Contacts between the two chains:
Residue V1121 in chain B is in contact with residue Y178 in chain A (closest heavy-atom distance 4.2 Å).
Residue T1117 in chain B contacts residue F155 in chain A (closest heavy-atom distance 3.5 Å).
Residue I1115 in chain B interacts with residue F155 in chain A (closest heavy-atom distance 3.8 Å).
Residue T1117 in chain B contacts residue A154 in chain A (closest heavy-atom distance 3.4 Å).
Residue H1125 in chain B is in contact with residue I208 in chain A (closest heavy-atom distance 3.4 Å).
Residue V1166 in chain B contacts residue A183 in chain A (closest heavy-atom distance 4.0 Å).
Residue F1130 in chain B contacts residue P141 in chain A (closest heavy-atom distance 3.5 Å).
Residue V1121 in chain B interacts with residue L156 in chain A (closest heavy-atom distance 3.9 Å).
Residue P1133 in chain B contacts residue Y142 in chain A (closest heavy-atom distance 3.4 Å).
Residue H1125 in chain B is in contact with residue W144 in chain A (closest heavy-atom distance 3.4 Å).
Residue T1117 in chain B interacts with residue M153 in chain A (closest heavy-atom distance 3.1 Å).
Residue V1166 in chain B interacts with residue R205 in chain A (closest heavy-atom distance 4.1 Å).
Residue P1126 in chain B is in contact with residue W206 in chain A (closest heavy-atom distance 3.6 Å).
Residue Y1118 in chain B is in contact with residue E211 in chain A (closest heavy-atom distance 3.5 Å).
Residue H1125 in chain B contacts residue F143 in chain A (closest heavy-atom distance 3.6 Å).
Residue H1125 in chain B contacts residue R205 in chain A (closest heavy-atom distance 3.6 Å).
Residue I1115 in chain B contacts residue Y161 in chain A (closest heavy-atom distance 3.2 Å).
Residue P1133 in chain B is in contact with residue P141 in chain A (closest heavy-atom distance 3.9 Å).
Residue P1128 in chain B is in contact with residue W144 in chain A (closest heavy-atom distance 3.4 Å).
Residue H1125 in chain B is in contact with residue W206 in chain A (closest heavy-atom distance 3.2 Å).
Residue V1121 in chain B contacts residue I208 in chain A (closest heavy-atom distance 3.5 Å).
Residue V1166 in chain B interacts with residue S204 in chain A (closest heavy-atom distance 4.1 Å).
Residue R1122 in chain B contacts residue W144 in chain A (closest heavy-atom distance 3.3 Å).
Residue Y1118 in chain B contacts residue Q152 in chain A (closest heavy-atom distance 3.6 Å).
Residue F1130 in chain B is in contact with residue W144 in chain A (closest heavy-atom distance 3.9 Å).
Residue R1122 in chain B is in contact with residue Q152 in chain A (closest heavy-atom distance 3.1 Å).
Residue Y1169 in chain B contacts residue R205 in chain A (closest heavy-atom distance 3.3 Å).
Residue R1116 in chain B contacts residue F155 in chain A (closest heavy-atom distance 3.2 Å).
Residue H1124 in chain B is in contact with residue I208 in chain A (closest heavy-atom distance 4.0 Å).
Residue V1121 in chain B contacts residue G209 in chain A (closest heavy-atom distance 4.1 Å).
Residue Y1118 in chain B interacts with residue A149 in chain A (closest heavy-atom distance 3.4 Å).
Residue E1134 in chain B interacts with residue Y142 in chain A (closest heavy-atom distance 3.0 Å).
Residue Y1169 in chain B contacts residue L180 in chain A (closest heavy-atom distance 4.0 Å).
Residue F1130 in chain B contacts residue A140 in chain A (closest heavy-atom distance 3.4 Å).
Residue R1122 in chain B contacts residue T148 in chain A (closest heavy-atom distance 3.3 Å).
Residue Y1118 in chain B interacts with residue A154 in chain A (closest heavy-atom distance 3.1 Å).
Residue P1126 in chain B is in contact with residue R205 in chain A (closest heavy-atom distance 3.6 Å).
Residue R1132 in chain B interacts with residue P141 in chain A (closest heavy-atom distance 3.4 Å).
Residue V1121 in chain B interacts with residue T179 in chain A (closest heavy-atom distance 3.5 Å).
Residue V1166 in chain B interacts with residue P203 in chain A (closest heavy-atom distance 3.6 Å).
Residue R1116 in chain B interacts with residue L156 in chain A (closest heavy-atom distance 2.9 Å).
Residue H1124 in chain B interacts with residue L180 in chain A (closest heavy-atom distance 3.7 Å).
Residue Y1118 in chain B contacts residue V177 in chain A (closest heavy-atom distance 3.9 Å).
Residue M1127 in chain B interacts with residue W144 in chain A (closest heavy-atom distance 3.2 Å).
Residue S1165 in chain B contacts residue R205 in chain A (closest heavy-atom distance 3.2 Å).
Residue Y1175 in chain B interacts with residue Q181 in chain A (closest heavy-atom distance 3.5 Å).
Residue R1122 in chain B is in contact with residue G209 in chain A (closest heavy-atom distance 3.0 Å).
Residue S1165 in chain B contacts residue S204 in chain A (closest heavy-atom distance 3.2 Å).
Residue Y1118 in chain B contacts residue F155 in chain A (closest heavy-atom distance 3.7 Å).
Residue P1174 in chain B is in contact with residue Q181 in chain A (closest heavy-atom distance 3.8 Å).
Residue M1149 in chain B contacts residue R205 in chain A (closest heavy-atom distance 3.6 Å).
Residue K1114 in chain B contacts residue Y161 in chain A (closest heavy-atom distance 3.4 Å).
Residue R1116 in chain B is in contact with residue Y161 in chain A (closest heavy-atom distance 2.7 Å).
Residue H1124 in chain B interacts with residue R205 in chain A (closest heavy-atom distance 3.3 Å).
Residue W1119 in chain B contacts residue Q152 in chain A (closest heavy-atom distance 3.2 Å).
Residue R1132 in chain B is in contact with residue S145 in chain A (closest heavy-atom distance 3.7 Å).
Residue Y1118 in chain B is in contact with residue P157 in chain A (closest heavy-atom distance 3.7 Å).
Residue Y1118 in chain B is in contact with residue L156 in chain A (closest heavy-atom distance 3.9 Å).
Residue S1165 in chain B is in contact with residue W206 in chain A (closest heavy-atom distance 3.8 Å).
Residue V1162 in chain B is in contact with residue W206 in chain A (closest heavy-atom distance 3.2 Å).

Sequence of chain A:
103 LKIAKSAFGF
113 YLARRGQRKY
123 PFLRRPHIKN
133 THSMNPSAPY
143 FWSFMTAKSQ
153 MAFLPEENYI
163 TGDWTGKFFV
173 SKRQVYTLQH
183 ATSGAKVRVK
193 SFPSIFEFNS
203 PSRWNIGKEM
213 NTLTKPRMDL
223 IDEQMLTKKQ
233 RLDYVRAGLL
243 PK

Sequence of chain B:
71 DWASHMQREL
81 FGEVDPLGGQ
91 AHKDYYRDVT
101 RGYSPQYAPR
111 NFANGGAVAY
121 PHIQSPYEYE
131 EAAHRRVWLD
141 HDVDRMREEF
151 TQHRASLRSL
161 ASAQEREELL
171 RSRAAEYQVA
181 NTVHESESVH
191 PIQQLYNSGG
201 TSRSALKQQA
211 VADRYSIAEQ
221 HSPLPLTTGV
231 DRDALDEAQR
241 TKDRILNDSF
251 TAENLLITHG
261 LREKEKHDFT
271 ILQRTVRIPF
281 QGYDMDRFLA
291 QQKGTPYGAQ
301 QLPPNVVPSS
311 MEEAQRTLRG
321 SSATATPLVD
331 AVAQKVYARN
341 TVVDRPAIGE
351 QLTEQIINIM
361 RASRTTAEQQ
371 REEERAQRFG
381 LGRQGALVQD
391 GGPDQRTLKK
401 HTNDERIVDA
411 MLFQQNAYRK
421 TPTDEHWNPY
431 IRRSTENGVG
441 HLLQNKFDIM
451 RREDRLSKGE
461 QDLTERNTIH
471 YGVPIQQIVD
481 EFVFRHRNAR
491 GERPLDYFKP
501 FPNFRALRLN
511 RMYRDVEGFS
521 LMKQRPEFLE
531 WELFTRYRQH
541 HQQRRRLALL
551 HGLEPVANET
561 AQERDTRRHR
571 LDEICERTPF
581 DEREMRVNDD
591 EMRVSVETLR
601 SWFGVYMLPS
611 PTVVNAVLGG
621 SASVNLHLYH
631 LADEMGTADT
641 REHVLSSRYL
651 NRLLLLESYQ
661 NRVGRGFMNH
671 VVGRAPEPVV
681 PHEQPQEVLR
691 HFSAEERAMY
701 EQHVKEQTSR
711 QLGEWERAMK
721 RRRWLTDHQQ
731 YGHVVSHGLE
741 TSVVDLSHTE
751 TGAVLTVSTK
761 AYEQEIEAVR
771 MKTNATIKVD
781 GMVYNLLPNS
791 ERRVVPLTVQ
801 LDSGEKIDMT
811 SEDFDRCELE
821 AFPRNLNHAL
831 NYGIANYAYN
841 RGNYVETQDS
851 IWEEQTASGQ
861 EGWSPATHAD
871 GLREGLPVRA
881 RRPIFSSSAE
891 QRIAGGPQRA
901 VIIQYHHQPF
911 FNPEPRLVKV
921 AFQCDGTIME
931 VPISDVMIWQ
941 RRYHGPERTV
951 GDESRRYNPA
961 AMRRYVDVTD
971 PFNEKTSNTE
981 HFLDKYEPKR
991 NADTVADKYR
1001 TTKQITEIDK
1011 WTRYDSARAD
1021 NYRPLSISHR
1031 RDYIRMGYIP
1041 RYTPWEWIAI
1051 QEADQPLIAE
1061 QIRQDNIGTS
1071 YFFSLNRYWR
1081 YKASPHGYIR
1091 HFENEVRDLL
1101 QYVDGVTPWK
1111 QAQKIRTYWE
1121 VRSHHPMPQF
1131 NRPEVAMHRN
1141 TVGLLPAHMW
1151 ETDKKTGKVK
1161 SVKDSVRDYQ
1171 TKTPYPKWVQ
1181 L

The following describes two proteins that form a bound complex.